These two protein chains interact to form a complex.

Sequence of protein 1:
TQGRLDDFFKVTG

Interface contacts:
Residue L126 in protein 2 is in contact with residue K15 in protein 1 (closest heavy-atom distance 3.5 Å).
Residue Q125 in protein 2 interacts with residue V16 in protein 1 (closest heavy-atom distance 2.8 Å).
Residue H44 in protein 2 contacts residue L10 in protein 1 (closest heavy-atom distance 2.8 Å).
Residue A252 in protein 2 is in contact with residue F13 in protein 1 (closest heavy-atom distance 3.9 Å).
Residue M40 in protein 2 is in contact with residue D11 in protein 1 (closest heavy-atom distance 4.3 Å).
Residue P253 in protein 2 is in contact with residue G8 in protein 1 (closest heavy-atom distance 3.2 Å).
Residue V233 in protein 2 interacts with residue F13 in protein 1 (closest heavy-atom distance 3.9 Å).
Residue V45 in protein 2 is in contact with residue L10 in protein 1 (closest heavy-atom distance 3.6 Å).
Residue Y211 in protein 2 interacts with residue Q7 in protein 1 (closest heavy-atom distance 4.8 Å).
Residue P234 in protein 2 contacts residue F13 in protein 1 (closest heavy-atom distance 3.6 Å).
Residue I255 in protein 2 interacts with residue T6 in protein 1 (closest heavy-atom distance 2.3 Å).
Residue K254 in protein 2 contacts residue Q7 in protein 1 (closest heavy-atom distance 3.8 Å).
Residue Y250 in protein 2 contacts residue F14 in protein 1 (closest heavy-atom distance 4.1 Å).
Residue G127 in protein 2 is in contact with residue F14 in protein 1 (closest heavy-atom distance 3.6 Å).
Residue Q125 in protein 2 is in contact with residue T17 in protein 1 (closest heavy-atom distance 3.4 Å).
Residue I128 in protein 2 interacts with residue F14 in protein 1 (closest heavy-atom distance 3.2 Å).
Residue V45 in protein 2 is in contact with residue G8 in protein 1 (closest heavy-atom distance 3.8 Å).
Residue L126 in protein 2 contacts residue V16 in protein 1 (closest heavy-atom distance 3.1 Å).
Residue A252 in protein 2 is in contact with residue Q7 in protein 1 (closest heavy-atom distance 2.7 Å).
Residue L251 in protein 2 interacts with residue L10 in protein 1 (closest heavy-atom distance 4.2 Å).
Residue V45 in protein 2 interacts with residue Q7 in protein 1 (closest heavy-atom distance 3.6 Å).
Residue V45 in protein 2 is in contact with residue R9 in protein 1 (closest heavy-atom distance 4.3 Å).
Residue M40 in protein 2 is in contact with residue L10 in protein 1 (closest heavy-atom distance 3.2 Å).
Residue P253 in protein 2 contacts residue Q7 in protein 1 (closest heavy-atom distance 3.3 Å).
Residue M40 in protein 2 is in contact with residue V16 in protein 1 (closest heavy-atom distance 4.8 Å).
Residue P253 in protein 2 interacts with residue T6 in protein 1 (closest heavy-atom distance 4.4 Å).
Residue D232 in protein 2 interacts with residue F13 in protein 1 (closest heavy-atom distance 3.2 Å).
Residue A252 in protein 2 contacts residue R9 in protein 1 (closest heavy-atom distance 3.8 Å).
Residue P129 in protein 2 is in contact with residue F14 in protein 1 (closest heavy-atom distance 4.7 Å).
Residue E124 in protein 2 contacts residue V16 in protein 1 (closest heavy-atom distance 4.1 Å).
Residue I255 in protein 2 is in contact with residue G8 in protein 1 (closest heavy-atom distance 4.2 Å).
Residue S43 in protein 2 contacts residue R9 in protein 1 (closest heavy-atom distance 2.8 Å).
Residue H44 in protein 2 contacts residue R9 in protein 1 (closest heavy-atom distance 3.6 Å).
Residue Y250 in protein 2 interacts with residue L10 in protein 1 (closest heavy-atom distance 4.2 Å).
Residue P253 in protein 2 contacts residue F13 in protein 1 (closest heavy-atom distance 3.5 Å).
Residue V123 in protein 2 contacts residue G18 in protein 1 (closest heavy-atom distance 3.6 Å).
Residue K254 in protein 2 interacts with residue G8 in protein 1 (closest heavy-atom distance 4.3 Å).
Residue E124 in protein 2 contacts residue G18 in protein 1 (closest heavy-atom distance 3.0 Å).
Residue K254 in protein 2 interacts with residue T6 in protein 1 (closest heavy-atom distance 3.3 Å).
Residue G127 in protein 2 contacts residue K15 in protein 1 (closest heavy-atom distance 2.8 Å).
Residue A252 in protein 2 is in contact with residue L10 in protein 1 (closest heavy-atom distance 3.7 Å).
Residue D122 in protein 2 interacts with residue G18 in protein 1 (closest heavy-atom distance 4.8 Å).
Residue I255 in protein 2 is in contact with residue Q7 in protein 1 (closest heavy-atom distance 4.3 Å).
Residue P234 in protein 2 interacts with residue F14 in protein 1 (closest heavy-atom distance 3.5 Å).
Residue S46 in protein 2 contacts residue L10 in protein 1 (closest heavy-atom distance 3.5 Å).
Residue H44 in protein 2 interacts with residue D11 in protein 1 (closest heavy-atom distance 2.6 Å).
Residue L47 in protein 2 contacts residue L10 in protein 1 (closest heavy-atom distance 3.6 Å).
Residue P234 in protein 2 is in contact with residue L10 in protein 1 (closest heavy-atom distance 3.4 Å).
Residue A208 in protein 2 contacts residue Q7 in protein 1 (closest heavy-atom distance 3.7 Å).
Residue G127 in protein 2 interacts with residue V16 in protein 1 (closest heavy-atom distance 4.6 Å).
Residue Q125 in protein 2 contacts residue G18 in protein 1 (closest heavy-atom distance 2.8 Å).
Residue A252 in protein 2 interacts with residue G8 in protein 1 (closest heavy-atom distance 3.3 Å).

Sequence of protein 2:
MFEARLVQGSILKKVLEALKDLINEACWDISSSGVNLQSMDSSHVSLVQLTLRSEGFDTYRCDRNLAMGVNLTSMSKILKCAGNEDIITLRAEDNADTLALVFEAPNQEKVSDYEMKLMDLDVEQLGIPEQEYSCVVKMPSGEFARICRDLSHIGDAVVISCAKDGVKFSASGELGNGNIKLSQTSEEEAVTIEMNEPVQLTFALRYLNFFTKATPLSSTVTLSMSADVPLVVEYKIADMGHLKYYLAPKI